Sequence of protein 1:
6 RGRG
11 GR

Residue-level contacts at the interface:
Residue D63 in protein 2 contacts residue G11 in protein 1 (closest heavy-atom distance 4.4 Å).
Residue L30 in protein 2 is in contact with residue G9 in protein 1 (closest heavy-atom distance 4.3 Å).
Residue V11 in protein 2 interacts with residue R6 in protein 1 (closest heavy-atom distance 2.6 Å).
Residue Q22 in protein 2 contacts residue R8 in protein 1 (closest heavy-atom distance 3.1 Å).
Residue F87 in protein 2 contacts residue G9 in protein 1 (closest heavy-atom distance 3.1 Å).
Residue V65 in protein 2 is in contact with residue R12 in protein 1 (closest heavy-atom distance 4.9 Å).
Residue V65 in protein 2 is in contact with residue G11 in protein 1 (closest heavy-atom distance 3.7 Å).
Residue L30 in protein 2 contacts residue R8 in protein 1 (closest heavy-atom distance 3.2 Å).
Residue D63 in protein 2 is in contact with residue R12 in protein 1 (closest heavy-atom distance 5.0 Å).
Residue T34 in protein 2 is in contact with residue G9 in protein 1 (closest heavy-atom distance 3.0 Å).
Residue Q22 in protein 2 interacts with residue G7 in protein 1 (closest heavy-atom distance 3.4 Å).
Residue V11 in protein 2 contacts residue G7 in protein 1 (closest heavy-atom distance 4.1 Å).
Residue Q12 in protein 2 contacts residue R6 in protein 1 (closest heavy-atom distance 4.4 Å).
Residue I132 in protein 2 is in contact with residue R6 in protein 1 (closest heavy-atom distance 4.5 Å).
Residue E31 in protein 2 contacts residue R8 in protein 1 (closest heavy-atom distance 3.3 Å).
Residue V9 in protein 2 is in contact with residue G7 in protein 1 (closest heavy-atom distance 4.1 Å).
Residue F13 in protein 2 is in contact with residue R6 in protein 1 (closest heavy-atom distance 4.7 Å).
Residue F87 in protein 2 interacts with residue R8 in protein 1 (closest heavy-atom distance 3.0 Å).
Residue V27 in protein 2 interacts with residue R8 in protein 1 (closest heavy-atom distance 4.1 Å).
Residue F136 in protein 2 interacts with residue R6 in protein 1 (closest heavy-atom distance 2.6 Å).
Residue V9 in protein 2 contacts residue R8 in protein 1 (closest heavy-atom distance 4.9 Å).
Residue E31 in protein 2 contacts residue G9 in protein 1 (closest heavy-atom distance 3.3 Å).
Residue V10 in protein 2 interacts with residue R6 in protein 1 (closest heavy-atom distance 3.5 Å).
Residue T34 in protein 2 is in contact with residue G11 in protein 1 (closest heavy-atom distance 4.2 Å).
Residue F87 in protein 2 contacts residue R6 in protein 1 (closest heavy-atom distance 4.0 Å).
Residue L38 in protein 2 interacts with residue G11 in protein 1 (closest heavy-atom distance 4.7 Å).
Residue Y67 in protein 2 contacts residue G9 in protein 1 (closest heavy-atom distance 3.9 Å).
Residue D133 in protein 2 is in contact with residue R6 in protein 1 (closest heavy-atom distance 3.0 Å).
Residue Y67 in protein 2 interacts with residue G11 in protein 1 (closest heavy-atom distance 4.2 Å).
Residue F87 in protein 2 contacts residue G7 in protein 1 (closest heavy-atom distance 4.7 Å).

The following describes two proteins that form a bound complex.

Sequence of protein 2:
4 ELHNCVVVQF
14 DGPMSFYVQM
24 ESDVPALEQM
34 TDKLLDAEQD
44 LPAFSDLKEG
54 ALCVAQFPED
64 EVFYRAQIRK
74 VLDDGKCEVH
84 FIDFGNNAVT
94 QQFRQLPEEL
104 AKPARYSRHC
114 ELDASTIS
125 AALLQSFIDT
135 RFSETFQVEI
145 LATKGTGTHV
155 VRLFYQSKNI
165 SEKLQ